These two protein chains interact to form a complex.

Contacts between the two chains:
Residue N55 in chain B interacts with residue G10 in chain A (closest heavy-atom distance 4.8 Å).
Residue V51 in chain B interacts with residue R12 in chain A (closest heavy-atom distance 3.8 Å).
Residue N231 in chain B is in contact with residue A5 in chain A (closest heavy-atom distance 3.4 Å).
Residue V51 in chain B is in contact with residue S13 in chain A (closest heavy-atom distance 3.7 Å).
Residue W235 in chain B contacts residue A5 in chain A (closest heavy-atom distance 3.3 Å).
Residue L227 in chain B interacts with residue P9 in chain A (closest heavy-atom distance 4.1 Å).
Residue E19 in chain B is in contact with residue R11 in chain A (closest heavy-atom distance 4.4 Å).
Residue N231 in chain B contacts residue G6 in chain A (closest heavy-atom distance 2.7 Å).
Residue V183 in chain B interacts with residue A5 in chain A (closest heavy-atom distance 4.6 Å).
Residue K127 in chain B is in contact with residue I8 in chain A (closest heavy-atom distance 3.9 Å).
Residue I224 in chain B interacts with residue I8 in chain A (closest heavy-atom distance 4.3 Å).
Residue E19 in chain B interacts with residue S13 in chain A (closest heavy-atom distance 2.6 Å).
Residue V51 in chain B is in contact with residue G10 in chain A (closest heavy-atom distance 3.5 Å).
Residue L48 in chain B interacts with residue S13 in chain A (closest heavy-atom distance 4.3 Å).
Residue G59 in chain B interacts with residue R11 in chain A (closest heavy-atom distance 4.0 Å).
Residue N55 in chain B contacts residue R11 in chain A (closest heavy-atom distance 2.9 Å).
Residue Y24 in chain B interacts with residue R11 in chain A (closest heavy-atom distance 4.2 Å).
Residue E19 in chain B is in contact with residue R12 in chain A (closest heavy-atom distance 3.6 Å).
Residue V183 in chain B interacts with residue G6 in chain A (closest heavy-atom distance 3.6 Å).
Residue K54 in chain B contacts residue R11 in chain A (closest heavy-atom distance 4.0 Å).
Residue S50 in chain B interacts with residue G10 in chain A (closest heavy-atom distance 4.3 Å).
Residue L234 in chain B interacts with residue A5 in chain A (closest heavy-atom distance 3.2 Å).
Residue V51 in chain B contacts residue R11 in chain A (closest heavy-atom distance 3.5 Å).
Residue G58 in chain B interacts with residue R11 in chain A (closest heavy-atom distance 3.8 Å).
Residue N180 in chain B is in contact with residue I8 in chain A (closest heavy-atom distance 2.9 Å).
Residue K54 in chain B is in contact with residue G10 in chain A (closest heavy-atom distance 3.5 Å).
Residue L179 in chain B is in contact with residue G6 in chain A (closest heavy-atom distance 3.8 Å).
Residue E187 in chain B interacts with residue A5 in chain A (closest heavy-atom distance 3.1 Å).
Residue K54 in chain B is in contact with residue I8 in chain A (closest heavy-atom distance 4.6 Å).
Residue N55 in chain B contacts residue R12 in chain A (closest heavy-atom distance 4.7 Å).
Residue L227 in chain B contacts residue I8 in chain A (closest heavy-atom distance 4.5 Å).
Residue K54 in chain B is in contact with residue P9 in chain A (closest heavy-atom distance 4.4 Å).
Residue L179 in chain B contacts residue I8 in chain A (closest heavy-atom distance 3.5 Å).
Residue Y186 in chain B is in contact with residue A5 in chain A (closest heavy-atom distance 4.7 Å).
Residue G176 in chain B is in contact with residue I8 in chain A (closest heavy-atom distance 3.6 Å).

Sequence of chain B:
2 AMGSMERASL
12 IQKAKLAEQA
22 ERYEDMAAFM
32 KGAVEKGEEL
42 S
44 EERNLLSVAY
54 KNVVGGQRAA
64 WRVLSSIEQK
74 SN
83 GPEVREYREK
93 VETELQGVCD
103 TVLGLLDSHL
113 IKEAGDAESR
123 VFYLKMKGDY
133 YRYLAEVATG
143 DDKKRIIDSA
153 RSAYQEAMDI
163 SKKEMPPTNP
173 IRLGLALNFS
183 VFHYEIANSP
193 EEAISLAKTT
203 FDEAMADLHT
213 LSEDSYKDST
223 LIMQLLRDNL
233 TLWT

Sequence of chain A:
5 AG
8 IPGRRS